These two protein chains interact to form a complex.

Sequence of the second protein:
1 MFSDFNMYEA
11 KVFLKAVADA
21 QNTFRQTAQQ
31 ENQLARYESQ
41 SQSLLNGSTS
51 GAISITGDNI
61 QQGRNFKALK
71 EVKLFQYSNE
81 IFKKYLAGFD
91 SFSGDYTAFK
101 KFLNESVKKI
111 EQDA

Sequence of the first protein:
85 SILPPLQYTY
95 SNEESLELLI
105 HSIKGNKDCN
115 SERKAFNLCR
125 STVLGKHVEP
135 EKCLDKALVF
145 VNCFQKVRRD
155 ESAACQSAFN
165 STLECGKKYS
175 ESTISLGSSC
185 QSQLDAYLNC

Contacts between the two chains:
Residue F13 in the second protein contacts residue R117 in the first protein (closest heavy-atom distance 4.0 Å).
Residue D19 in the second protein is in contact with residue F120 in the first protein (closest heavy-atom distance 3.6 Å).
Residue F24 in the second protein interacts with residue L142 in the first protein (closest heavy-atom distance 3.6 Å).
Residue D19 in the second protein is in contact with residue K130 in the first protein (closest heavy-atom distance 3.5 Å).
Residue F2 in the second protein is in contact with residue Q185 in the first protein (closest heavy-atom distance 3.7 Å).
Residue Q30 in the second protein is in contact with residue V132 in the first protein (closest heavy-atom distance 3.4 Å).
Residue V17 in the second protein interacts with residue F148 in the first protein (closest heavy-atom distance 3.9 Å).
Residue A20 in the second protein contacts residue F144 in the first protein (closest heavy-atom distance 4.1 Å).
Residue A20 in the second protein contacts residue V145 in the first protein (closest heavy-atom distance 4.1 Å).
Residue Q30 in the second protein is in contact with residue P134 in the first protein (closest heavy-atom distance 3.3 Å).
Residue T23 in the second protein interacts with residue R124 in the first protein (closest heavy-atom distance 2.9 Å).
Residue T23 in the second protein interacts with residue F120 in the first protein (closest heavy-atom distance 3.8 Å).
Residue F24 in the second protein is in contact with residue A141 in the first protein (closest heavy-atom distance 3.8 Å).
Residue N6 in the second protein contacts residue Q185 in the first protein (closest heavy-atom distance 3.0 Å).
Residue V12 in the second protein is in contact with residue R117 in the first protein (closest heavy-atom distance 3.1 Å).
Residue F13 in the second protein is in contact with residue N110 in the first protein (closest heavy-atom distance 3.3 Å).
Residue M1 in the second protein interacts with residue Q185 in the first protein (closest heavy-atom distance 3.9 Å).
Residue E9 in the second protein contacts residue I107 in the first protein (closest heavy-atom distance 4.1 Å).
Residue M1 in the second protein contacts residue G170 in the first protein (closest heavy-atom distance 4.0 Å).
Residue Q30 in the second protein contacts residue H131 in the first protein (closest heavy-atom distance 3.2 Å).
Residue A10 in the second protein is in contact with residue S106 in the first protein (closest heavy-atom distance 3.3 Å).
Residue F13 in the second protein interacts with residue C113 in the first protein (closest heavy-atom distance 3.8 Å).
Residue T27 in the second protein contacts residue E135 in the first protein (closest heavy-atom distance 3.5 Å).
Residue E9 in the second protein contacts residue N110 in the first protein (closest heavy-atom distance 3.2 Å).
Residue M1 in the second protein contacts residue Y173 in the first protein (closest heavy-atom distance 3.4 Å).
Residue D19 in the second protein is in contact with residue R124 in the first protein (closest heavy-atom distance 2.8 Å).
Residue N6 in the second protein is in contact with residue I107 in the first protein (closest heavy-atom distance 3.7 Å).
Residue N6 in the second protein contacts residue L188 in the first protein (closest heavy-atom distance 3.7 Å).
Residue Q26 in the second protein is in contact with residue K130 in the first protein (closest heavy-atom distance 2.9 Å).
Residue T23 in the second protein contacts residue A141 in the first protein (closest heavy-atom distance 4.1 Å).
Residue A16 in the second protein interacts with residue N121 in the first protein (closest heavy-atom distance 4.0 Å).
Residue F2 in the second protein contacts residue I107 in the first protein (closest heavy-atom distance 4.2 Å).
Residue L14 in the second protein interacts with residue S106 in the first protein (closest heavy-atom distance 3.9 Å).
Residue A16 in the second protein interacts with residue F144 in the first protein (closest heavy-atom distance 3.9 Å).
Residue N22 in the second protein interacts with residue R124 in the first protein (closest heavy-atom distance 4.2 Å).
Residue A16 in the second protein interacts with residue F120 in the first protein (closest heavy-atom distance 3.4 Å).
Residue T23 in the second protein is in contact with residue P134 in the first protein (closest heavy-atom distance 4.2 Å).
Residue Q26 in the second protein is in contact with residue P134 in the first protein (closest heavy-atom distance 3.3 Å).
Residue F2 in the second protein interacts with residue C184 in the first protein (closest heavy-atom distance 3.9 Å).
Residue A16 in the second protein is in contact with residue R117 in the first protein (closest heavy-atom distance 3.5 Å).
Residue S3 in the second protein interacts with residue Q185 in the first protein (closest heavy-atom distance 3.2 Å).
Residue M1 in the second protein interacts with residue C184 in the first protein (closest heavy-atom distance 3.2 Å).
Residue M1 in the second protein contacts residue S183 in the first protein (closest heavy-atom distance 3.3 Å).
Residue F24 in the second protein contacts residue L138 in the first protein (closest heavy-atom distance 3.5 Å).
Residue A10 in the second protein contacts residue I107 in the first protein (closest heavy-atom distance 3.7 Å).
Residue F13 in the second protein interacts with residue F144 in the first protein (closest heavy-atom distance 3.7 Å).
Residue F2 in the second protein contacts residue L188 in the first protein (closest heavy-atom distance 3.3 Å).
Residue A10 in the second protein contacts residue L103 in the first protein (closest heavy-atom distance 3.2 Å).
Residue F24 in the second protein is in contact with residue V145 in the first protein (closest heavy-atom distance 3.6 Å).
Residue Q26 in the second protein is in contact with residue R124 in the first protein (closest heavy-atom distance 2.9 Å).
Residue A20 in the second protein contacts residue F120 in the first protein (closest heavy-atom distance 3.3 Å).
Residue F2 in the second protein interacts with residue L103 in the first protein (closest heavy-atom distance 4.1 Å).
Residue F2 in the second protein contacts residue I104 in the first protein (closest heavy-atom distance 4.1 Å).
Residue F13 in the second protein is in contact with residue S106 in the first protein (closest heavy-atom distance 3.2 Å).
Residue M1 in the second protein contacts residue L100 in the first protein (closest heavy-atom distance 4.1 Å).
Residue F13 in the second protein interacts with residue F148 in the first protein (closest heavy-atom distance 3.3 Å).
Residue F13 in the second protein is in contact with residue G109 in the first protein (closest heavy-atom distance 3.4 Å).
Residue L14 in the second protein is in contact with residue L102 in the first protein (closest heavy-atom distance 4.2 Å).
Residue V17 in the second protein contacts residue F144 in the first protein (closest heavy-atom distance 3.8 Å).
Residue T27 in the second protein contacts residue P134 in the first protein (closest heavy-atom distance 4.0 Å).